Interface contacts:
Residue G131 in the first protein interacts with residue G123 in the second protein (closest heavy-atom distance 3.4 Å).
Residue T32 in the first protein interacts with residue L52 in the second protein (closest heavy-atom distance 4.2 Å).
Residue I130 in the first protein interacts with residue I124 in the second protein (closest heavy-atom distance 3.8 Å).
Residue N129 in the first protein interacts with residue I124 in the second protein (closest heavy-atom distance 3.0 Å).
Residue N129 in the first protein is in contact with residue M125 in the second protein (closest heavy-atom distance 4.4 Å).
Residue R114 in the first protein is in contact with residue E48 in the second protein (closest heavy-atom distance 2.9 Å).
Residue F116 in the first protein contacts residue E118 in the second protein (closest heavy-atom distance 3.6 Å).
Residue F116 in the first protein is in contact with residue Y164 in the second protein (closest heavy-atom distance 3.5 Å).
Residue T32 in the first protein contacts residue A53 in the second protein (closest heavy-atom distance 3.3 Å).
Residue R114 in the first protein contacts residue I36 in the second protein (closest heavy-atom distance 4.7 Å).
Residue N135 in the first protein is in contact with residue E120 in the second protein (closest heavy-atom distance 4.5 Å).
Residue N168 in the first protein is in contact with residue Y50 in the second protein (closest heavy-atom distance 3.4 Å).
Residue V132 in the first protein interacts with residue S121 in the second protein (closest heavy-atom distance 2.7 Å).
Residue R137 in the first protein contacts residue K38 in the second protein (closest heavy-atom distance 3.4 Å).
Residue F166 in the first protein interacts with residue L52 in the second protein (closest heavy-atom distance 4.2 Å).
Residue V132 in the first protein contacts residue E120 in the second protein (closest heavy-atom distance 3.5 Å).
Residue T32 in the first protein is in contact with residue N51 in the second protein (closest heavy-atom distance 4.8 Å).
Residue I130 in the first protein is in contact with residue G123 in the second protein (closest heavy-atom distance 4.0 Å).
Residue N129 in the first protein contacts residue A126 in the second protein (closest heavy-atom distance 2.8 Å).
Residue N168 in the first protein is in contact with residue N51 in the second protein (closest heavy-atom distance 3.8 Å).
Residue F116 in the first protein contacts residue F116 in the second protein (closest heavy-atom distance 3.7 Å).
Residue P153 in the first protein contacts residue I124 in the second protein (closest heavy-atom distance 4.0 Å).
Residue L112 in the first protein is in contact with residue Y50 in the second protein (closest heavy-atom distance 3.4 Å).
Residue T95 in the first protein interacts with residue I124 in the second protein (closest heavy-atom distance 3.7 Å).
Residue L151 in the first protein interacts with residue I124 in the second protein (closest heavy-atom distance 3.5 Å).
Residue I115 in the first protein is in contact with residue E120 in the second protein (closest heavy-atom distance 4.5 Å).
Residue N127 in the first protein interacts with residue I124 in the second protein (closest heavy-atom distance 3.2 Å).
Residue I115 in the first protein is in contact with residue E118 in the second protein (closest heavy-atom distance 4.5 Å).
Residue N127 in the first protein interacts with residue M125 in the second protein (closest heavy-atom distance 4.7 Å).
Residue F166 in the first protein is in contact with residue Y50 in the second protein (closest heavy-atom distance 2.9 Å).
Residue C113 in the first protein is in contact with residue Y50 in the second protein (closest heavy-atom distance 3.9 Å).
Residue G131 in the first protein interacts with residue I124 in the second protein (closest heavy-atom distance 3.2 Å).
Residue N129 in the first protein contacts residue N127 in the second protein (closest heavy-atom distance 4.8 Å).
Residue L167 in the first protein interacts with residue Y50 in the second protein (closest heavy-atom distance 4.1 Å).
Residue G131 in the first protein is in contact with residue D122 in the second protein (closest heavy-atom distance 3.9 Å).
Residue G131 in the first protein is in contact with residue S121 in the second protein (closest heavy-atom distance 3.2 Å).
Residue T34 in the first protein contacts residue L52 in the second protein (closest heavy-atom distance 4.8 Å).
Residue I130 in the first protein interacts with residue S121 in the second protein (closest heavy-atom distance 3.8 Å).
Residue L151 in the first protein contacts residue D122 in the second protein (closest heavy-atom distance 4.3 Å).
Residue F166 in the first protein is in contact with residue Y164 in the second protein (closest heavy-atom distance 3.9 Å).
Residue R114 in the first protein contacts residue Y50 in the second protein (closest heavy-atom distance 3.5 Å).
Residue F166 in the first protein contacts residue I36 in the second protein (closest heavy-atom distance 3.8 Å).
Residue I115 in the first protein contacts residue Y164 in the second protein (closest heavy-atom distance 3.8 Å).
Residue I152 in the first protein interacts with residue I124 in the second protein (closest heavy-atom distance 4.6 Å).
Residue R137 in the first protein contacts residue E48 in the second protein (closest heavy-atom distance 4.8 Å).
Residue N129 in the first protein contacts residue T128 in the second protein (closest heavy-atom distance 2.9 Å).
Residue V132 in the first protein interacts with residue D122 in the second protein (closest heavy-atom distance 3.4 Å).
Residue R137 in the first protein is in contact with residue E120 in the second protein (closest heavy-atom distance 2.7 Å).

Sequence of the second protein:
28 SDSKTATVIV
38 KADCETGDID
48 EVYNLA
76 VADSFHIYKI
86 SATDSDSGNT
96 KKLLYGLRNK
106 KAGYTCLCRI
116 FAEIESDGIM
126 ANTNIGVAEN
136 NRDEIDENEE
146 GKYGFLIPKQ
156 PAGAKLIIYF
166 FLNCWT

Sequence of the first protein:
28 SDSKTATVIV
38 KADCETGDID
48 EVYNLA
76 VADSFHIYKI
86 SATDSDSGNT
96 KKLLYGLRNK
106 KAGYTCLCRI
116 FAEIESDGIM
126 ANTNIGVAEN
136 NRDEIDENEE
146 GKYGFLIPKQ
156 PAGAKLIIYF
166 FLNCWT

These two protein chains interact to form a complex.